Residue-level contacts at the interface:
Residue Q218 in the first protein is in contact with residue S146 in the second protein (closest heavy-atom distance 2.4 Å).
Residue N65 in the first protein interacts with residue L420 in the second protein (closest heavy-atom distance 3.4 Å).
Residue K200 in the first protein is in contact with residue E193 in the second protein (closest heavy-atom distance 3.3 Å).
Residue Y81 in the first protein interacts with residue E43 in the second protein (closest heavy-atom distance 2.6 Å).
Residue E418 in the first protein interacts with residue V46 in the second protein (closest heavy-atom distance 3.0 Å).
Residue D37 in the first protein is in contact with residue S6 in the second protein (closest heavy-atom distance 2.5 Å).
Residue Y5 in the first protein contacts residue D37 in the second protein (closest heavy-atom distance 3.4 Å).
Residue Q218 in the first protein interacts with residue Q161 in the second protein (closest heavy-atom distance 2.6 Å).
Residue I66 in the first protein is in contact with residue L420 in the second protein (closest heavy-atom distance 2.9 Å).
Residue I66 in the first protein interacts with residue L121 in the second protein (closest heavy-atom distance 3.4 Å).
Residue Q4 in the first protein interacts with residue D37 in the second protein (closest heavy-atom distance 3.3 Å).
Residue Y5 in the first protein is in contact with residue Y5 in the second protein (closest heavy-atom distance 3.3 Å).
Residue S6 in the first protein contacts residue K40 in the second protein (closest heavy-atom distance 3.4 Å).
Residue V46 in the first protein is in contact with residue R415 in the second protein (closest heavy-atom distance 3.4 Å).
Residue S146 in the first protein interacts with residue Q218 in the second protein (closest heavy-atom distance 2.6 Å).
Residue Y5 in the first protein interacts with residue M1 in the second protein (closest heavy-atom distance 2.9 Å).
Residue L420 in the first protein is in contact with residue I66 in the second protein (closest heavy-atom distance 2.9 Å).
Residue M1 in the first protein contacts residue Y5 in the second protein (closest heavy-atom distance 2.8 Å).
Residue Q157 in the first protein contacts residue Q218 in the second protein (closest heavy-atom distance 3.3 Å).
Residue M1 in the first protein contacts residue Q4 in the second protein (closest heavy-atom distance 2.8 Å).
Residue D37 in the first protein interacts with residue Q4 in the second protein (closest heavy-atom distance 3.4 Å).
Residue Y81 in the first protein is in contact with residue T42 in the second protein (closest heavy-atom distance 3.3 Å).
Residue Y5 in the first protein is in contact with residue L36 in the second protein (closest heavy-atom distance 3.3 Å).
Residue T64 in the first protein interacts with residue G419 in the second protein (closest heavy-atom distance 3.4 Å).
Residue Q4 in the first protein is in contact with residue K2 in the second protein (closest heavy-atom distance 3.3 Å).
Residue Q161 in the first protein is in contact with residue Q218 in the second protein (closest heavy-atom distance 2.6 Å).
Residue G419 in the first protein is in contact with residue T64 in the second protein (closest heavy-atom distance 3.3 Å).
Residue Q4 in the first protein contacts residue M1 in the second protein (closest heavy-atom distance 3.3 Å).
Residue F165 in the first protein is in contact with residue I220 in the second protein (closest heavy-atom distance 3.3 Å).
Residue Q157 in the first protein contacts residue I211 in the second protein (closest heavy-atom distance 3.3 Å).
Residue N65 in the first protein interacts with residue Q169 in the second protein (closest heavy-atom distance 3.1 Å).
Residue I220 in the first protein contacts residue M164 in the second protein (closest heavy-atom distance 3.2 Å).
Residue M1 in the first protein is in contact with residue E12 in the second protein (closest heavy-atom distance 2.8 Å).
Residue I211 in the first protein interacts with residue Q157 in the second protein (closest heavy-atom distance 3.4 Å).
Residue K200 in the first protein is in contact with residue G194 in the second protein (closest heavy-atom distance 3.5 Å).
Residue S6 in the first protein contacts residue D37 in the second protein (closest heavy-atom distance 2.5 Å).
Residue K2 in the first protein contacts residue K2 in the second protein (closest heavy-atom distance 3.3 Å).
Residue E595 in the first protein interacts with residue K145 in the second protein (closest heavy-atom distance 2.2 Å).
Residue F70 in the first protein is in contact with residue H118 in the second protein (closest heavy-atom distance 3.4 Å).
Residue S6 in the first protein interacts with residue V39 in the second protein (closest heavy-atom distance 3.2 Å).
Residue M164 in the first protein contacts residue I220 in the second protein (closest heavy-atom distance 3.3 Å).
Residue V39 in the first protein interacts with residue S6 in the second protein (closest heavy-atom distance 3.2 Å).
Residue T42 in the first protein contacts residue Y81 in the second protein (closest heavy-atom distance 3.4 Å).
Residue S215 in the first protein is in contact with residue Q157 in the second protein (closest heavy-atom distance 3.2 Å).
Residue T143 in the first protein contacts residue T223 in the second protein (closest heavy-atom distance 3.0 Å).
Residue Q278 in the first protein is in contact with residue K145 in the second protein (closest heavy-atom distance 3.1 Å).
Residue T154 in the first protein interacts with residue Q210 in the second protein (closest heavy-atom distance 3.0 Å).
Residue H118 in the first protein interacts with residue F70 in the second protein (closest heavy-atom distance 3.4 Å).
Residue V3 in the first protein interacts with residue V3 in the second protein (closest heavy-atom distance 2.8 Å).
Residue R415 in the first protein is in contact with residue V46 in the second protein (closest heavy-atom distance 3.1 Å).
Residue V46 in the first protein interacts with residue E418 in the second protein (closest heavy-atom distance 3.0 Å).
Residue K2 in the first protein interacts with residue Q4 in the second protein (closest heavy-atom distance 3.2 Å).
Residue R221 in the first protein is in contact with residue R221 in the second protein (closest heavy-atom distance 2.9 Å).
Residue E12 in the first protein interacts with residue M1 in the second protein (closest heavy-atom distance 2.9 Å).
Residue K145 in the first protein contacts residue Q278 in the second protein (closest heavy-atom distance 3.0 Å).
Residue I144 in the first protein contacts residue N217 in the second protein (closest heavy-atom distance 3.4 Å).
Residue T223 in the first protein contacts residue T143 in the second protein (closest heavy-atom distance 3.4 Å).
Residue Q169 in the first protein interacts with residue N65 in the second protein (closest heavy-atom distance 3.2 Å).
Residue I141 in the first protein interacts with residue P219 in the second protein (closest heavy-atom distance 3.4 Å).
Residue I220 in the first protein interacts with residue F165 in the second protein (closest heavy-atom distance 3.3 Å).

These two protein chains interact to form a complex.

Sequence of the first protein:
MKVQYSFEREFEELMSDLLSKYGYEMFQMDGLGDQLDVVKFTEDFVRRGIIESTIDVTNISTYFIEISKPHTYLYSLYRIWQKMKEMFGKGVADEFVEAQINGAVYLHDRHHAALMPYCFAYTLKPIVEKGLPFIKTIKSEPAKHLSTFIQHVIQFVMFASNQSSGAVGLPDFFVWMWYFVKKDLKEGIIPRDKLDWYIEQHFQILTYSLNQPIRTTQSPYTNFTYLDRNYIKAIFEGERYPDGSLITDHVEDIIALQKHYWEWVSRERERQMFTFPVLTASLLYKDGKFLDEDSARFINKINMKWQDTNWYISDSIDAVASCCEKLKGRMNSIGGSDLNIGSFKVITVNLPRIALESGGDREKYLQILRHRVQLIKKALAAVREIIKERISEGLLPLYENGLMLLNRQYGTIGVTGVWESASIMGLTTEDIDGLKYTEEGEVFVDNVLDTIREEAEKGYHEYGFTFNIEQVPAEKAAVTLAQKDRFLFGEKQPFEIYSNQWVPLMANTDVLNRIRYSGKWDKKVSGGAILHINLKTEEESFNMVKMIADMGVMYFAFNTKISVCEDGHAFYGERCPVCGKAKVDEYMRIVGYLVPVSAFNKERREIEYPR

Sequence of the second protein:
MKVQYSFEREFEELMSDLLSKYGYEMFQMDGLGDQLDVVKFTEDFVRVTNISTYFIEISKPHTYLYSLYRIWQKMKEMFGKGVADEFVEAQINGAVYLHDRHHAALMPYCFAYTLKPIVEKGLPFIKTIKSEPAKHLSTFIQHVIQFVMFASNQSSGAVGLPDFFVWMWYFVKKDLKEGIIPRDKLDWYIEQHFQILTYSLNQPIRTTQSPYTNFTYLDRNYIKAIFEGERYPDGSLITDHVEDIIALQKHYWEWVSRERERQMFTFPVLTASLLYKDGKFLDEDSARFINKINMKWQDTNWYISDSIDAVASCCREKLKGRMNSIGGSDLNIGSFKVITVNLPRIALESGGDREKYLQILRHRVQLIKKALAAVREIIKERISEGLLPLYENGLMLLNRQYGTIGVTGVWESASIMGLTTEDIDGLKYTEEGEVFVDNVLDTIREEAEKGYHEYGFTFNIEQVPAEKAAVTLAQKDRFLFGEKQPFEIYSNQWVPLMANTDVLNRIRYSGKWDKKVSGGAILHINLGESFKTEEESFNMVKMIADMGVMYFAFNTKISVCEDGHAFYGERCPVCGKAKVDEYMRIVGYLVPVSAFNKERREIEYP